Sequence of the first protein:
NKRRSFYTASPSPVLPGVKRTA

Sequence of the second protein:
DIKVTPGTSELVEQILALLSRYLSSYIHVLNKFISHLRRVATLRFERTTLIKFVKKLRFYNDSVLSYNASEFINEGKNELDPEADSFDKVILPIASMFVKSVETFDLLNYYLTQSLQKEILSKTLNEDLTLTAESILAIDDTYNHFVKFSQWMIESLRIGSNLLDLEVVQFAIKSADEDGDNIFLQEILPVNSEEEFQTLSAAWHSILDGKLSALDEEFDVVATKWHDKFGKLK

Residue-level contacts at the interface:
Residue L197 in the second protein interacts with residue V290 in the first protein (closest heavy-atom distance 4.3 Å).
Residue I215 in the second protein contacts residue P288 in the first protein (closest heavy-atom distance 3.6 Å).
Residue L197 in the second protein is in contact with residue G289 in the first protein (closest heavy-atom distance 3.1 Å).
Residue K150 in the second protein interacts with residue V290 in the first protein (closest heavy-atom distance 3.9 Å).
Residue D108 in the second protein is in contact with residue Y268 in the first protein (closest heavy-atom distance 4.5 Å).
Residue E195 in the second protein is in contact with residue K291 in the first protein (closest heavy-atom distance 2.9 Å).
Residue Q116 in the second protein interacts with residue A270 in the first protein (closest heavy-atom distance 3.4 Å).
Residue F173 in the second protein is in contact with residue Y268 in the first protein (closest heavy-atom distance 3.5 Å).
Residue D189 in the second protein interacts with residue T293 in the first protein (closest heavy-atom distance 5.0 Å).
Residue Q194 in the second protein interacts with residue A294 in the first protein (closest heavy-atom distance 4.0 Å).
Residue T115 in the second protein interacts with residue A270 in the first protein (closest heavy-atom distance 3.7 Å).
Residue K150 in the second protein interacts with residue L287 in the first protein (closest heavy-atom distance 4.3 Å).
Residue D189 in the second protein contacts residue A294 in the first protein (closest heavy-atom distance 4.5 Å).
Residue A211 in the second protein interacts with residue P288 in the first protein (closest heavy-atom distance 3.5 Å).
Residue I138 in the second protein interacts with residue S271 in the first protein (closest heavy-atom distance 4.4 Å).
Residue Y145 in the second protein is in contact with residue Y268 in the first protein (closest heavy-atom distance 4.1 Å).
Residue E169 in the second protein interacts with residue Y268 in the first protein (closest heavy-atom distance 2.6 Å).
Residue I196 in the second protein interacts with residue V290 in the first protein (closest heavy-atom distance 4.0 Å).
Residue Q194 in the second protein interacts with residue L287 in the first protein (closest heavy-atom distance 4.2 Å).
Residue W212 in the second protein is in contact with residue V290 in the first protein (closest heavy-atom distance 4.3 Å).
Residue E195 in the second protein is in contact with residue G289 in the first protein (closest heavy-atom distance 4.0 Å).
Residue I215 in the second protein interacts with residue L287 in the first protein (closest heavy-atom distance 4.6 Å).
Residue E195 in the second protein is in contact with residue V290 in the first protein (closest heavy-atom distance 3.3 Å).
Residue L197 in the second protein interacts with residue K291 in the first protein (closest heavy-atom distance 3.7 Å).
Residue H147 in the second protein is in contact with residue L287 in the first protein (closest heavy-atom distance 3.9 Å).
Residue D189 in the second protein interacts with residue R292 in the first protein (closest heavy-atom distance 4.8 Å).
Residue W154 in the second protein contacts residue G289 in the first protein (closest heavy-atom distance 3.7 Å).
Residue I215 in the second protein is in contact with residue V286 in the first protein (closest heavy-atom distance 4.1 Å).
Residue W154 in the second protein is in contact with residue V290 in the first protein (closest heavy-atom distance 4.9 Å).
Residue I138 in the second protein interacts with residue A270 in the first protein (closest heavy-atom distance 3.8 Å).
Residue F173 in the second protein is in contact with residue R264 in the first protein (closest heavy-atom distance 3.8 Å).
Residue V170 in the second protein is in contact with residue Y268 in the first protein (closest heavy-atom distance 3.9 Å).
Residue W212 in the second protein interacts with residue L287 in the first protein (closest heavy-atom distance 3.9 Å).
Residue W212 in the second protein contacts residue P288 in the first protein (closest heavy-atom distance 3.0 Å).
Residue Q194 in the second protein contacts residue R292 in the first protein (closest heavy-atom distance 3.7 Å).
Residue L208 in the second protein contacts residue G289 in the first protein (closest heavy-atom distance 3.7 Å).
Residue F173 in the second protein interacts with residue R265 in the first protein (closest heavy-atom distance 4.0 Å).
Residue Q116 in the second protein contacts residue S266 in the first protein (closest heavy-atom distance 2.7 Å).
Residue Q116 in the second protein interacts with residue F267 in the first protein (closest heavy-atom distance 4.9 Å).
Residue E195 in the second protein interacts with residue A294 in the first protein (closest heavy-atom distance 3.6 Å).
Residue Q194 in the second protein interacts with residue V290 in the first protein (closest heavy-atom distance 3.4 Å).
Residue D142 in the second protein contacts residue S271 in the first protein (closest heavy-atom distance 2.7 Å).
Residue D108 in the second protein contacts residue F267 in the first protein (closest heavy-atom distance 4.1 Å).
Residue W154 in the second protein interacts with residue P288 in the first protein (closest heavy-atom distance 3.6 Å).
Residue I191 in the second protein is in contact with residue L287 in the first protein (closest heavy-atom distance 3.7 Å).
Residue D142 in the second protein is in contact with residue A270 in the first protein (closest heavy-atom distance 3.1 Å).
Residue L139 in the second protein contacts residue S271 in the first protein (closest heavy-atom distance 4.1 Å).
Residue D142 in the second protein interacts with residue T269 in the first protein (closest heavy-atom distance 3.2 Å).
Residue Y112 in the second protein is in contact with residue S266 in the first protein (closest heavy-atom distance 3.6 Å).
Residue L193 in the second protein interacts with residue A294 in the first protein (closest heavy-atom distance 3.3 Å).
Residue Q194 in the second protein contacts residue K291 in the first protein (closest heavy-atom distance 3.9 Å).
Residue I196 in the second protein is in contact with residue G289 in the first protein (closest heavy-atom distance 3.6 Å).
Residue N146 in the second protein contacts residue T269 in the first protein (closest heavy-atom distance 4.5 Å).
Residue L208 in the second protein contacts residue P288 in the first protein (closest heavy-atom distance 3.6 Å).
Residue Q116 in the second protein is in contact with residue T269 in the first protein (closest heavy-atom distance 3.7 Å).
Residue Y112 in the second protein contacts residue F267 in the first protein (closest heavy-atom distance 3.4 Å).

This data describes a binding interaction between two proteins.